Residue-level contacts at the interface:
Residue F29 in chain A contacts residue Y82 in chain B (closest heavy-atom distance 3.0 Å).
Residue H82 in chain A is in contact with residue L32 in chain B (closest heavy-atom distance 2.8 Å).
Residue F77 in chain A is in contact with residue K143 in chain B (closest heavy-atom distance 3.2 Å).
Residue I86 in chain A interacts with residue T28 in chain B (closest heavy-atom distance 3.6 Å).
Residue L46 in chain A contacts residue H15 in chain B (closest heavy-atom distance 3.4 Å).
Residue H82 in chain A contacts residue L31 in chain B (closest heavy-atom distance 3.6 Å).
Residue V31 in chain A contacts residue V80 in chain B (closest heavy-atom distance 3.5 Å).
Residue K181 in chain A is in contact with residue I157 in chain B (closest heavy-atom distance 3.1 Å).
Residue S83 in chain A interacts with residue V36 in chain B (closest heavy-atom distance 3.4 Å).
Residue Q88 in chain A is in contact with residue A42 in chain B (closest heavy-atom distance 3.1 Å).
Residue S89 in chain A contacts residue G40 in chain B (closest heavy-atom distance 3.4 Å).
Residue S92 in chain A contacts residue V36 in chain B (closest heavy-atom distance 3.3 Å).
Residue F98 in chain A interacts with residue A147 in chain B (closest heavy-atom distance 3.4 Å).
Residue L35 in chain A is in contact with residue L21 in chain B (closest heavy-atom distance 3.6 Å).
Residue N87 in chain A is in contact with residue A27 in chain B (closest heavy-atom distance 3.3 Å).
Residue H82 in chain A interacts with residue C34 in chain B (closest heavy-atom distance 3.3 Å).
Residue T100 in chain A is in contact with residue W150 in chain B (closest heavy-atom distance 3.4 Å).
Residue V90 in chain A contacts residue G40 in chain B (closest heavy-atom distance 2.9 Å).
Residue Q88 in chain A interacts with residue G45 in chain B (closest heavy-atom distance 3.0 Å).
Residue F85 in chain A is in contact with residue T28 in chain B (closest heavy-atom distance 3.0 Å).
Residue A38 in chain A is in contact with residue S18 in chain B (closest heavy-atom distance 3.5 Å).
Residue S83 in chain A is in contact with residue C34 in chain B (closest heavy-atom distance 2.6 Å).
Residue V90 in chain A interacts with residue V38 in chain B (closest heavy-atom distance 3.5 Å).
Residue A188 in chain A is in contact with residue L153 in chain B (closest heavy-atom distance 3.4 Å).
Residue D103 in chain A interacts with residue H158 in chain B (closest heavy-atom distance 3.4 Å).
Residue F85 in chain A interacts with residue H30 in chain B (closest heavy-atom distance 3.0 Å).
Residue E79 in chain A contacts residue K143 in chain B (closest heavy-atom distance 3.4 Å).
Residue Q184 in chain A contacts residue A159 in chain B (closest heavy-atom distance 3.5 Å).
Residue V90 in chain A is in contact with residue D39 in chain B (closest heavy-atom distance 3.5 Å).
Residue W84 in chain A interacts with residue H30 in chain B (closest heavy-atom distance 3.4 Å).
Residue K36 in chain A interacts with residue S18 in chain B (closest heavy-atom distance 3.3 Å).
Residue S83 in chain A is in contact with residue L32 in chain B (closest heavy-atom distance 3.0 Å).
Residue K36 in chain A is in contact with residue Y82 in chain B (closest heavy-atom distance 3.6 Å).
Residue S92 in chain A contacts residue A37 in chain B (closest heavy-atom distance 3.0 Å).
Residue Q91 in chain A is in contact with residue D39 in chain B (closest heavy-atom distance 3.1 Å).
Residue W84 in chain A is in contact with residue L31 in chain B (closest heavy-atom distance 3.6 Å).
Residue F85 in chain A contacts residue L32 in chain B (closest heavy-atom distance 3.6 Å).
Residue F85 in chain A is in contact with residue L29 in chain B (closest heavy-atom distance 3.4 Å).
Residue F77 in chain A contacts residue V144 in chain B (closest heavy-atom distance 3.6 Å).
Residue S83 in chain A is in contact with residue H30 in chain B (closest heavy-atom distance 3.6 Å).
Residue L46 in chain A contacts residue L16 in chain B (closest heavy-atom distance 3.6 Å).
Residue W84 in chain A is in contact with residue F129 in chain B (closest heavy-atom distance 3.5 Å).
Residue Q88 in chain A is in contact with residue V44 in chain B (closest heavy-atom distance 3.4 Å).
Residue E79 in chain A interacts with residue V144 in chain B (closest heavy-atom distance 3.6 Å).
Residue H81 in chain A interacts with residue P33 in chain B (closest heavy-atom distance 2.8 Å).
Residue S92 in chain A contacts residue D39 in chain B (closest heavy-atom distance 2.8 Å).
Residue E73 in chain A is in contact with residue H158 in chain B (closest heavy-atom distance 3.2 Å).
Residue E33 in chain A contacts residue G78 in chain B (closest heavy-atom distance 3.4 Å).
Residue Q26 in chain A interacts with residue M84 in chain B (closest heavy-atom distance 3.4 Å).
Residue G93 in chain A contacts residue E35 in chain B (closest heavy-atom distance 3.6 Å).
Residue P101 in chain A is in contact with residue H158 in chain B (closest heavy-atom distance 3.2 Å).
Residue N87 in chain A interacts with residue T28 in chain B (closest heavy-atom distance 2.7 Å).
Residue H82 in chain A interacts with residue E35 in chain B (closest heavy-atom distance 3.4 Å).
Residue F48 in chain A is in contact with residue V14 in chain B (closest heavy-atom distance 2.7 Å).
Residue H27 in chain A contacts residue M84 in chain B (closest heavy-atom distance 2.9 Å).
Residue M47 in chain A is in contact with residue V14 in chain B (closest heavy-atom distance 3.4 Å).
Residue V31 in chain A contacts residue L79 in chain B (closest heavy-atom distance 3.5 Å).
Residue V102 in chain A is in contact with residue H158 in chain B (closest heavy-atom distance 3.5 Å).
Residue Q184 in chain A is in contact with residue Q160 in chain B (closest heavy-atom distance 3.4 Å).
Residue G23 in chain A is in contact with residue G40 in chain B (closest heavy-atom distance 3.5 Å).

Sequence of chain B:
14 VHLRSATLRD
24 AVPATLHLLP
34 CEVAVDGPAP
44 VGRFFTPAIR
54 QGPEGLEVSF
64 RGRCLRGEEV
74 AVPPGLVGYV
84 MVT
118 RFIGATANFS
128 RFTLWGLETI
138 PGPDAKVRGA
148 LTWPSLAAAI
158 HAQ

This data describes a binding interaction between two proteins.

Sequence of chain A:
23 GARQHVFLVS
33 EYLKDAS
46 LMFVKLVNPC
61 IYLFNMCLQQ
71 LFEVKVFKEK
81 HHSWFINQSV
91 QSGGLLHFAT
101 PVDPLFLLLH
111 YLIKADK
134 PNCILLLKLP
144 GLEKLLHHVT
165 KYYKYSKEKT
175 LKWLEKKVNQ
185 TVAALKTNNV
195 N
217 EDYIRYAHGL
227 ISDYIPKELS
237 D